These two protein chains interact to form a complex.

Sequence of chain B:
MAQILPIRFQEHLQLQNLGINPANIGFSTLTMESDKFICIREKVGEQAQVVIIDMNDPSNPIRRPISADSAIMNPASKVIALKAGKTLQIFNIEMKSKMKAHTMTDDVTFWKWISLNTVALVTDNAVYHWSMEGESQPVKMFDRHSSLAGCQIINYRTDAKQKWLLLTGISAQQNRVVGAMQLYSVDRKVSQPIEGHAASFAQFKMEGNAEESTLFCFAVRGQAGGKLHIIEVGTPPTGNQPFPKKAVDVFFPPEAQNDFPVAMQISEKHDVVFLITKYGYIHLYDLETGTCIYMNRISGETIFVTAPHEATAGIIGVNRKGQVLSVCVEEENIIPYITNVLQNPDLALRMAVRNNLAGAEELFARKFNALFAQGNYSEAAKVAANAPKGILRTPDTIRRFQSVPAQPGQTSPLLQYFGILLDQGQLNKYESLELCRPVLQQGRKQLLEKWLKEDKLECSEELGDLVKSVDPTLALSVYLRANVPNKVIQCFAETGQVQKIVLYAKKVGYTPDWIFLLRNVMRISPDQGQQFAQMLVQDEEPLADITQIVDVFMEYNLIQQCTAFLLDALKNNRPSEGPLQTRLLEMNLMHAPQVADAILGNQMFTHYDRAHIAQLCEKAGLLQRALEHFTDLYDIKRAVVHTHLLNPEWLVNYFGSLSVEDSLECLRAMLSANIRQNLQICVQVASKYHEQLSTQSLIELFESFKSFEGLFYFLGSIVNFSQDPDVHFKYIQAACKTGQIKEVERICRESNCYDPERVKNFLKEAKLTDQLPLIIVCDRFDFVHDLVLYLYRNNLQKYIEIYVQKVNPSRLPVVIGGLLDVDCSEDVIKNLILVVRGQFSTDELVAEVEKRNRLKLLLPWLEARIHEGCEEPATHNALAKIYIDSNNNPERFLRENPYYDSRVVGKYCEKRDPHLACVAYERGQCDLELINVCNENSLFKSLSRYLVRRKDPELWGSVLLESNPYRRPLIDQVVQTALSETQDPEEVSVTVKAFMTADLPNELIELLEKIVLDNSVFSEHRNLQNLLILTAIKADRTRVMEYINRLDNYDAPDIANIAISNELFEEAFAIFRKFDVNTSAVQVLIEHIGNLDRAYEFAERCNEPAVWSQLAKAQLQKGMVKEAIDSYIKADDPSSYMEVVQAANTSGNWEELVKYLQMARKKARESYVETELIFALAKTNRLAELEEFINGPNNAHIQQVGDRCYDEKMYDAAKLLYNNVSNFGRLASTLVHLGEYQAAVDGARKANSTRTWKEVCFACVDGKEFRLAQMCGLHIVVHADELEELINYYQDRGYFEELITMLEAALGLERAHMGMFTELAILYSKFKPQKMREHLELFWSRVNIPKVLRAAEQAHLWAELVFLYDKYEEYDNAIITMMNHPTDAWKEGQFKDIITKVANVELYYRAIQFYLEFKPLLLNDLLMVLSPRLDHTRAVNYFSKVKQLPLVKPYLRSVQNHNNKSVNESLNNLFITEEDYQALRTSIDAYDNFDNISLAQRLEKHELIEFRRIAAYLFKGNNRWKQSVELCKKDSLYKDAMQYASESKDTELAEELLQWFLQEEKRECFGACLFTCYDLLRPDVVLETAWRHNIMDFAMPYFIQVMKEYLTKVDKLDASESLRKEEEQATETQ

Sequence of chain A:
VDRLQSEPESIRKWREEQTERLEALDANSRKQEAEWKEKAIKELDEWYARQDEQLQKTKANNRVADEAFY

Residue-level contacts at the interface:
Residue L1504 in chain B interacts with residue N61 in chain A (closest heavy-atom distance 4.6 Å).